Sequence of chain A:
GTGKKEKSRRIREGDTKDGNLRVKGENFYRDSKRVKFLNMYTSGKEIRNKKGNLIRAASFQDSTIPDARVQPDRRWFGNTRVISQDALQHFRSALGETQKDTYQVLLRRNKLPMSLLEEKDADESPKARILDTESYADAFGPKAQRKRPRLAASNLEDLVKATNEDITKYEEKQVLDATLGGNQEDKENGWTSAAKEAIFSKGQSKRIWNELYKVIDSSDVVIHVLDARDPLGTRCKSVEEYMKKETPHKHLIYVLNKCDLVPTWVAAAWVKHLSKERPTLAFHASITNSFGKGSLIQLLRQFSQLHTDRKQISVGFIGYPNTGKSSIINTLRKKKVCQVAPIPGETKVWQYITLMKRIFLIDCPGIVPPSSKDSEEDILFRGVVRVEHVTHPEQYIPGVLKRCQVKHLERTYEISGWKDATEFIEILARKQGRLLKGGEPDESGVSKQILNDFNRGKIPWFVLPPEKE

Sequence of chain B:
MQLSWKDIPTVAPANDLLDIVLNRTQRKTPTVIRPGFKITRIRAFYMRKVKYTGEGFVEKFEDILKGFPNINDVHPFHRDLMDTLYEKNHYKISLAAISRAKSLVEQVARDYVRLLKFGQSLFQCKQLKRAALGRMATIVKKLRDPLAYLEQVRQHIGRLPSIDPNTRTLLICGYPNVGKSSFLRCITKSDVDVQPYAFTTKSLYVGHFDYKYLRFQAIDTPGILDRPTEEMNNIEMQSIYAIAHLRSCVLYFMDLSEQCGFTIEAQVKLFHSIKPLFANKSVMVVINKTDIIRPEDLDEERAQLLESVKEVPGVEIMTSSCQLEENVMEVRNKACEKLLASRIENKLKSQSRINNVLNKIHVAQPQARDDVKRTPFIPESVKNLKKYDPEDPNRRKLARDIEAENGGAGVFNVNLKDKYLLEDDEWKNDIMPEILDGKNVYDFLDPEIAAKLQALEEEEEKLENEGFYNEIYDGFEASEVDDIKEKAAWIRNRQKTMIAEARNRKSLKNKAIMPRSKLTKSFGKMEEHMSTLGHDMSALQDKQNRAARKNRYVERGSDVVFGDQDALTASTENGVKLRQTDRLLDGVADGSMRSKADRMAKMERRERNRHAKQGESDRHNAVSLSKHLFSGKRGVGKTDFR

This data describes a binding interaction between two proteins.

Interface contacts:
Residue P76 in chain B contacts residue Y171 in chain A (closest heavy-atom distance 4.2 Å).
Residue P76 in chain B is in contact with residue D167 in chain A (closest heavy-atom distance 3.8 Å).
Residue E230 in chain B interacts with residue S155 in chain A (closest heavy-atom distance 4.3 Å).
Residue S94 in chain B interacts with residue Y137 in chain A (closest heavy-atom distance 3.3 Å).
Residue S273 in chain B interacts with residue L157 in chain A (closest heavy-atom distance 3.6 Å).
Residue H90 in chain B contacts residue S136 in chain A (closest heavy-atom distance 3.3 Å).
Residue A244 in chain B interacts with residue T164 in chain A (closest heavy-atom distance 3.9 Å).
Residue H90 in chain B is in contact with residue I131 in chain A (closest heavy-atom distance 3.8 Å).
Residue N233 in chain B interacts with residue K148 in chain A (closest heavy-atom distance 3.5 Å).
Residue H75 in chain B interacts with residue Y171 in chain A (closest heavy-atom distance 3.6 Å).
Residue E230 in chain B contacts residue L152 in chain A (closest heavy-atom distance 4.0 Å).
Residue I93 in chain B interacts with residue I131 in chain A (closest heavy-atom distance 3.5 Å).
Residue M237 in chain B is in contact with residue L160 in chain A (closest heavy-atom distance 3.8 Å).
Residue R79 in chain B is in contact with residue D167 in chain A (closest heavy-atom distance 3.0 Å).
Residue E87 in chain B contacts residue R147 in chain A (closest heavy-atom distance 3.2 Å).
Residue H156 in chain B contacts residue F141 in chain A (closest heavy-atom distance 3.8 Å).
Residue H90 in chain B is in contact with residue A140 in chain A (closest heavy-atom distance 3.7 Å).
Residue Q152 in chain B interacts with residue G142 in chain A (closest heavy-atom distance 3.6 Å).
Residue I240 in chain B is in contact with residue L160 in chain A (closest heavy-atom distance 3.8 Å).
Residue D145 in chain B contacts residue Y137 in chain A (closest heavy-atom distance 3.7 Å).
Residue P276 in chain B contacts residue V161 in chain A (closest heavy-atom distance 3.5 Å).
Residue Q152 in chain B is in contact with residue P143 in chain A (closest heavy-atom distance 3.1 Å).
Residue D83 in chain B contacts residue R147 in chain A (closest heavy-atom distance 3.0 Å).
Residue T84 in chain B is in contact with residue R147 in chain A (closest heavy-atom distance 4.1 Å).
Residue H245 in chain B is in contact with residue I168 in chain A (closest heavy-atom distance 4.1 Å).
Residue M232 in chain B is in contact with residue P150 in chain A (closest heavy-atom distance 3.5 Å).
Residue Y86 in chain B interacts with residue F141 in chain A (closest heavy-atom distance 4.0 Å).
Residue I93 in chain B interacts with residue Y137 in chain A (closest heavy-atom distance 3.5 Å).
Residue Q2 in chain B interacts with residue Y171 in chain A (closest heavy-atom distance 4.2 Å).
Residue Q152 in chain B is in contact with residue F141 in chain A (closest heavy-atom distance 3.7 Å).
Residue E231 in chain B contacts residue R149 in chain A (closest heavy-atom distance 3.3 Å).
Residue I235 in chain B is in contact with residue K148 in chain A (closest heavy-atom distance 4.2 Å).
Residue P76 in chain B contacts residue I168 in chain A (closest heavy-atom distance 4.2 Å).
Residue H245 in chain B interacts with residue T164 in chain A (closest heavy-atom distance 3.7 Å).
Residue D73 in chain B is in contact with residue K174 in chain A (closest heavy-atom distance 3.7 Å).
Residue N234 in chain B is in contact with residue R147 in chain A (closest heavy-atom distance 3.2 Å).
Residue H90 in chain B interacts with residue Y137 in chain A (closest heavy-atom distance 3.7 Å).
Residue N233 in chain B is in contact with residue R149 in chain A (closest heavy-atom distance 4.1 Å).
Residue N234 in chain B is in contact with residue R149 in chain A (closest heavy-atom distance 3.5 Å).
Residue N234 in chain B is in contact with residue K148 in chain A (closest heavy-atom distance 2.9 Å).
Residue M232 in chain B interacts with residue R149 in chain A (closest heavy-atom distance 3.9 Å).
Residue L85 in chain B contacts residue F141 in chain A (closest heavy-atom distance 3.6 Å).
Residue V74 in chain B contacts residue Y171 in chain A (closest heavy-atom distance 2.7 Å).
Residue E230 in chain B is in contact with residue A154 in chain A (closest heavy-atom distance 3.8 Å).
Residue N280 in chain B contacts residue N165 in chain A (closest heavy-atom distance 3.9 Å).
Residue A244 in chain B contacts residue L160 in chain A (closest heavy-atom distance 4.2 Å).
Residue E230 in chain B contacts residue A153 in chain A (closest heavy-atom distance 4.0 Å).
Residue Y149 in chain B contacts residue Y137 in chain A (closest heavy-atom distance 3.6 Å).
Residue H90 in chain B is in contact with residue L132 in chain A (closest heavy-atom distance 4.3 Å).
Residue Y86 in chain B interacts with residue R147 in chain A (closest heavy-atom distance 3.6 Å).
Residue I274 in chain B interacts with residue L157 in chain A (closest heavy-atom distance 3.8 Å).
Residue H90 in chain B interacts with residue E135 in chain A (closest heavy-atom distance 3.3 Å).
Residue P146 in chain B is in contact with residue Y137 in chain A (closest heavy-atom distance 4.0 Å).
Residue L277 in chain B is in contact with residue L157 in chain A (closest heavy-atom distance 3.8 Å).
Residue V153 in chain B contacts residue F141 in chain A (closest heavy-atom distance 3.9 Å).
Residue Y241 in chain B interacts with residue L160 in chain A (closest heavy-atom distance 3.6 Å).
Residue N234 in chain B is in contact with residue P150 in chain A (closest heavy-atom distance 3.4 Å).
Residue Y149 in chain B contacts residue F141 in chain A (closest heavy-atom distance 4.0 Å).
Residue L277 in chain B interacts with residue V161 in chain A (closest heavy-atom distance 3.4 Å).
Residue L85 in chain B is in contact with residue R147 in chain A (closest heavy-atom distance 2.9 Å).